The following describes two proteins that form a bound complex.

Sequence of protein 2:
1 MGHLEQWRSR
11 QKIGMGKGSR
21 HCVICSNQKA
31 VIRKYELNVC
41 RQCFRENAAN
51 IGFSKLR

Sequence of protein 1:
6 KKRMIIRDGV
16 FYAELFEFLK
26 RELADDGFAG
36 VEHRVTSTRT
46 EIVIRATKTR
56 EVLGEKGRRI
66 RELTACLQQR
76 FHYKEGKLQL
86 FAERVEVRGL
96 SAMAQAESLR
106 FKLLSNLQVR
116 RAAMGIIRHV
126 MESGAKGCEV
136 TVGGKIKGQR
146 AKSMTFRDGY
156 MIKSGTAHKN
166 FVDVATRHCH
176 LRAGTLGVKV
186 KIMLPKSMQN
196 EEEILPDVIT

Contacts between the two chains:
Residue I11 in protein 1 contacts residue I51 in protein 2 (closest heavy-atom distance 4.4 Å).
Residue R8 in protein 1 interacts with residue E36 in protein 2 (closest heavy-atom distance 3.5 Å).
Residue A18 in protein 1 is in contact with residue A49 in protein 2 (closest heavy-atom distance 4.4 Å).
Residue G14 in protein 1 contacts residue N50 in protein 2 (closest heavy-atom distance 3.1 Å).
Residue I11 in protein 1 is in contact with residue N38 in protein 2 (closest heavy-atom distance 4.4 Å).
Residue R8 in protein 1 interacts with residue L37 in protein 2 (closest heavy-atom distance 3.5 Å).
Residue I11 in protein 1 interacts with residue L37 in protein 2 (closest heavy-atom distance 4.7 Å).
Residue F21 in protein 1 interacts with residue N50 in protein 2 (closest heavy-atom distance 4.2 Å).
Residue V15 in protein 1 contacts residue N50 in protein 2 (closest heavy-atom distance 4.9 Å).
Residue A18 in protein 1 interacts with residue N50 in protein 2 (closest heavy-atom distance 3.6 Å).
Residue R12 in protein 1 interacts with residue L37 in protein 2 (closest heavy-atom distance 4.9 Å).
Residue I10 in protein 1 is in contact with residue I51 in protein 2 (closest heavy-atom distance 4.9 Å).
Residue K164 in protein 1 interacts with residue K55 in protein 2 (closest heavy-atom distance 4.5 Å).
Residue I11 in protein 1 interacts with residue E36 in protein 2 (closest heavy-atom distance 4.4 Å).
Residue Y17 in protein 1 interacts with residue N50 in protein 2 (closest heavy-atom distance 4.1 Å).
Residue G14 in protein 1 interacts with residue I51 in protein 2 (closest heavy-atom distance 3.9 Å).
Residue V15 in protein 1 interacts with residue I51 in protein 2 (closest heavy-atom distance 4.7 Å).
Residue I11 in protein 1 contacts residue F53 in protein 2 (closest heavy-atom distance 4.0 Å).
Residue A18 in protein 1 is in contact with residue I51 in protein 2 (closest heavy-atom distance 4.9 Å).